This data describes a binding interaction between two proteins.

Sequence of the first protein:
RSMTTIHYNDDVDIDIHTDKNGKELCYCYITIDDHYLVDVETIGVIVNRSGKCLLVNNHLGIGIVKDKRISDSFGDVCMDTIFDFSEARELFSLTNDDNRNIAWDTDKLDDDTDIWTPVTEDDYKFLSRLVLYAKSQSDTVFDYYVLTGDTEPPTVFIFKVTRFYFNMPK

Sequence of the second protein:
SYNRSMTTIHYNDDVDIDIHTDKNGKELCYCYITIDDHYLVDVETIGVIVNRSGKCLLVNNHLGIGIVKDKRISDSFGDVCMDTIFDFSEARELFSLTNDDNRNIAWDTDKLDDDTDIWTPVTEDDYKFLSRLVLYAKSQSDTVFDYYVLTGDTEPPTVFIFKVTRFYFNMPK

Residue-level contacts at the interface:
Residue V302 in the second protein interacts with residue R261 in the first protein (closest heavy-atom distance 5.0 Å).
Residue Y305 in the second protein contacts residue V307 in the first protein (closest heavy-atom distance 4.1 Å).
Residue I319 in the second protein is in contact with residue V307 in the first protein (closest heavy-atom distance 4.3 Å).
Residue D259 in the second protein interacts with residue Y305 in the first protein (closest heavy-atom distance 2.5 Å).
Residue Y305 in the second protein contacts residue D258 in the first protein (closest heavy-atom distance 4.0 Å).
Residue R261 in the second protein is in contact with residue F303 in the first protein (closest heavy-atom distance 2.9 Å).
Residue Y306 in the second protein interacts with residue Y305 in the first protein (closest heavy-atom distance 4.2 Å).
Residue V307 in the second protein contacts residue Y305 in the first protein (closest heavy-atom distance 4.2 Å).
Residue T301 in the second protein is in contact with residue T267 in the first protein (closest heavy-atom distance 4.9 Å).
Residue Y305 in the second protein interacts with residue D259 in the first protein (closest heavy-atom distance 2.2 Å).
Residue Y305 in the second protein interacts with residue Y305 in the first protein (closest heavy-atom distance 3.3 Å).
Residue F303 in the second protein is in contact with residue R261 in the first protein (closest heavy-atom distance 3.0 Å).
Residue R261 in the second protein contacts residue D304 in the first protein (closest heavy-atom distance 4.8 Å).
Residue I319 in the second protein interacts with residue V317 in the first protein (closest heavy-atom distance 4.2 Å).
Residue D259 in the second protein contacts residue F303 in the first protein (closest heavy-atom distance 4.0 Å).
Residue F303 in the second protein is in contact with residue D259 in the first protein (closest heavy-atom distance 3.7 Å).
Residue T301 in the second protein contacts residue R261 in the first protein (closest heavy-atom distance 4.0 Å).
Residue D304 in the second protein contacts residue R261 in the first protein (closest heavy-atom distance 4.8 Å).
Residue T267 in the second protein is in contact with residue T301 in the first protein (closest heavy-atom distance 4.0 Å).
Residue I319 in the second protein contacts residue I319 in the first protein (closest heavy-atom distance 3.8 Å).
Residue Y305 in the second protein interacts with residue R261 in the first protein (closest heavy-atom distance 4.3 Å).
Residue R261 in the second protein interacts with residue T301 in the first protein (closest heavy-atom distance 4.1 Å).
Residue V317 in the second protein is in contact with residue D194 in the first protein (closest heavy-atom distance 4.5 Å).
Residue R261 in the second protein contacts residue Y305 in the first protein (closest heavy-atom distance 4.2 Å).
Residue V307 in the second protein contacts residue I319 in the first protein (closest heavy-atom distance 4.0 Å).
Residue D194 in the second protein contacts residue D258 in the first protein (closest heavy-atom distance 5.0 Å).
Residue Y305 in the second protein contacts residue N257 in the first protein (closest heavy-atom distance 3.6 Å).
Residue V317 in the second protein interacts with residue I319 in the first protein (closest heavy-atom distance 3.8 Å).
Residue N257 in the second protein contacts residue Y305 in the first protein (closest heavy-atom distance 3.9 Å).
Residue Y305 in the second protein interacts with residue Y306 in the first protein (closest heavy-atom distance 4.2 Å).
Residue D259 in the second protein is in contact with residue K321 in the first protein (closest heavy-atom distance 2.9 Å).
Residue K321 in the second protein is in contact with residue D259 in the first protein (closest heavy-atom distance 2.5 Å).
Residue R261 in the second protein is in contact with residue V302 in the first protein (closest heavy-atom distance 4.8 Å).